This data describes a binding interaction between two proteins.

Interface contacts:
Residue P87 in protein 1 is in contact with residue Y50 in protein 2 (closest heavy-atom distance 3.6 Å).
Residue P34 in protein 1 contacts residue Y50 in protein 2 (closest heavy-atom distance 3.5 Å).
Residue P34 in protein 1 contacts residue Y49 in protein 2 (closest heavy-atom distance 4.8 Å).
Residue L88 in protein 1 contacts residue Y31 in protein 2 (closest heavy-atom distance 3.6 Å).
Residue P34 in protein 1 is in contact with residue S53 in protein 2 (closest heavy-atom distance 3.5 Å).
Residue D92 in protein 1 contacts residue Y31 in protein 2 (closest heavy-atom distance 3.3 Å).
Residue S33 in protein 1 is in contact with residue S53 in protein 2 (closest heavy-atom distance 4.4 Å).
Residue L88 in protein 1 contacts residue S52 in protein 2 (closest heavy-atom distance 4.0 Å).
Residue Q89 in protein 1 is in contact with residue Y50 in protein 2 (closest heavy-atom distance 3.4 Å).
Residue L85 in protein 1 interacts with residue Y50 in protein 2 (closest heavy-atom distance 4.8 Å).
Residue Q89 in protein 1 contacts residue Y31 in protein 2 (closest heavy-atom distance 3.4 Å).
Residue C86 in protein 1 contacts residue Y50 in protein 2 (closest heavy-atom distance 3.5 Å).
Residue N60 in protein 1 is in contact with residue Y32 in protein 2 (closest heavy-atom distance 3.2 Å).
Residue L88 in protein 1 interacts with residue Y50 in protein 2 (closest heavy-atom distance 3.3 Å).
Residue Q89 in protein 1 contacts residue S30 in protein 2 (closest heavy-atom distance 3.0 Å).
Residue C59 in protein 1 contacts residue Y50 in protein 2 (closest heavy-atom distance 4.9 Å).
Residue N60 in protein 1 contacts residue S92 in protein 2 (closest heavy-atom distance 3.9 Å).
Residue C59 in protein 1 is in contact with residue Y32 in protein 2 (closest heavy-atom distance 3.4 Å).
Residue Q89 in protein 1 is in contact with residue Y32 in protein 2 (closest heavy-atom distance 2.7 Å).

Sequence of protein 1:
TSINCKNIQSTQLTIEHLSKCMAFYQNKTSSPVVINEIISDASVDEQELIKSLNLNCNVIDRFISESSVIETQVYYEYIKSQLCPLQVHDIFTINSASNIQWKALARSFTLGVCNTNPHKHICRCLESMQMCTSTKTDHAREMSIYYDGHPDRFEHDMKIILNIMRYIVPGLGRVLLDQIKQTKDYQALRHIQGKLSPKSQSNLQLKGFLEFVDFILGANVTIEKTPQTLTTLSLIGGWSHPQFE

Sequence of protein 2:
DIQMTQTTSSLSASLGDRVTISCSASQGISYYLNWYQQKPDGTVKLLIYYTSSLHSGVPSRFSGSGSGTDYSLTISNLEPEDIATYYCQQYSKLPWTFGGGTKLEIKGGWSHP